Sequence of chain A:
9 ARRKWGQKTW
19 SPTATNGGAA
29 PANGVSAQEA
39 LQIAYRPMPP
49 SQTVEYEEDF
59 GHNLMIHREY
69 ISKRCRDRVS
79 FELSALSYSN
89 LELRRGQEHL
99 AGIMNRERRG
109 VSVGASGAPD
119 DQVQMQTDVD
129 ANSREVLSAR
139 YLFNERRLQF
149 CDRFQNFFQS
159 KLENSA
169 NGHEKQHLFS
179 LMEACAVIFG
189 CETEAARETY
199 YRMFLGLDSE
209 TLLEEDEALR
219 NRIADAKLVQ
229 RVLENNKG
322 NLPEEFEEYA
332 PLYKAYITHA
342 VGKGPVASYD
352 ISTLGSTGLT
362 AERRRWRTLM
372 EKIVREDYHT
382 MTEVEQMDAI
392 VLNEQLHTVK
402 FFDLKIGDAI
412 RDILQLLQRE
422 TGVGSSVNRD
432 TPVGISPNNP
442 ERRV

Sequence of chain B:
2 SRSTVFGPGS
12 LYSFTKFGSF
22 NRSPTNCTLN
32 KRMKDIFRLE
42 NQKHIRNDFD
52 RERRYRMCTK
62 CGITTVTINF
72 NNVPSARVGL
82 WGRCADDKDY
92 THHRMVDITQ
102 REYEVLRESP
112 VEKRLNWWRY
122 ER

Contacts between the two chains:
Residue R104 in chain A is in contact with residue P9 in chain B (closest heavy-atom distance 3.5 Å).
Residue L84 in chain A contacts residue P75 in chain B (closest heavy-atom distance 3.5 Å).
Residue E105 in chain A contacts residue G10 in chain B (closest heavy-atom distance 3.0 Å).
Residue A35 in chain A is in contact with residue F38 in chain B (closest heavy-atom distance 3.4 Å).
Residue M63 in chain A is in contact with residue W82 in chain B (closest heavy-atom distance 3.5 Å).
Residue E105 in chain A is in contact with residue S14 in chain B (closest heavy-atom distance 2.8 Å).
Residue V52 in chain A contacts residue I69 in chain B (closest heavy-atom distance 3.3 Å).
Residue D57 in chain A contacts residue K35 in chain B (closest heavy-atom distance 3.0 Å).
Residue Y43 in chain A contacts residue Q43 in chain B (closest heavy-atom distance 3.5 Å).
Residue Y54 in chain A contacts residue V79 in chain B (closest heavy-atom distance 3.6 Å).
Residue Y43 in chain A contacts residue R39 in chain B (closest heavy-atom distance 3.5 Å).
Residue L81 in chain A interacts with residue R78 in chain B (closest heavy-atom distance 2.4 Å).
Residue I101 in chain A is in contact with residue P9 in chain B (closest heavy-atom distance 3.6 Å).
Residue P48 in chain A interacts with residue N70 in chain B (closest heavy-atom distance 3.3 Å).
Residue A99 in chain A interacts with residue D90 in chain B (closest heavy-atom distance 3.2 Å).
Residue S49 in chain A contacts residue N70 in chain B (closest heavy-atom distance 3.6 Å).
Residue Y54 in chain A interacts with residue V67 in chain B (closest heavy-atom distance 3.5 Å).
Residue H60 in chain A is in contact with residue P25 in chain B (closest heavy-atom distance 3.6 Å).
Residue E105 in chain A interacts with residue K17 in chain B (closest heavy-atom distance 3.4 Å).
Residue H65 in chain A interacts with residue W82 in chain B (closest heavy-atom distance 3.4 Å).
Residue E67 in chain A contacts residue R78 in chain B (closest heavy-atom distance 2.4 Å).
Residue Y43 in chain A contacts residue H45 in chain B (closest heavy-atom distance 3.3 Å).
Residue T51 in chain A interacts with residue N70 in chain B (closest heavy-atom distance 2.8 Å).
Residue Y43 in chain A is in contact with residue F38 in chain B (closest heavy-atom distance 3.5 Å).
Residue D57 in chain A interacts with residue R115 in chain B (closest heavy-atom distance 3.1 Å).
Residue E55 in chain A is in contact with residue V67 in chain B (closest heavy-atom distance 3.1 Å).
Residue D57 in chain A contacts residue I64 in chain B (closest heavy-atom distance 3.4 Å).
Residue I64 in chain A contacts residue F38 in chain B (closest heavy-atom distance 3.4 Å).
Residue Y54 in chain A interacts with residue T66 in chain B (closest heavy-atom distance 3.5 Å).
Residue T51 in chain A is in contact with residue R52 in chain B (closest heavy-atom distance 3.2 Å).
Residue L62 in chain A interacts with residue F38 in chain B (closest heavy-atom distance 3.5 Å).
Residue E53 in chain A is in contact with residue I69 in chain B (closest heavy-atom distance 3.0 Å).
Residue E67 in chain A is in contact with residue V79 in chain B (closest heavy-atom distance 3.3 Å).
Residue E56 in chain A is in contact with residue T65 in chain B (closest heavy-atom distance 3.4 Å).
Residue D57 in chain A contacts residue R39 in chain B (closest heavy-atom distance 2.4 Å).
Residue E105 in chain A contacts residue T16 in chain B (closest heavy-atom distance 2.5 Å).
Residue G59 in chain A interacts with residue V112 in chain B (closest heavy-atom distance 3.5 Å).
Residue M102 in chain A contacts residue D90 in chain B (closest heavy-atom distance 3.3 Å).
Residue Y43 in chain A is in contact with residue L40 in chain B (closest heavy-atom distance 3.5 Å).
Residue E55 in chain A contacts residue T66 in chain B (closest heavy-atom distance 3.3 Å).
Residue A83 in chain A interacts with residue A77 in chain B (closest heavy-atom distance 2.7 Å).
Residue D57 in chain A interacts with residue T65 in chain B (closest heavy-atom distance 2.9 Å).
Residue Q95 in chain A contacts residue Y91 in chain B (closest heavy-atom distance 3.3 Å).
Residue E53 in chain A is in contact with residue R52 in chain B (closest heavy-atom distance 2.5 Å).
Residue G59 in chain A is in contact with residue K35 in chain B (closest heavy-atom distance 3.2 Å).
Residue M102 in chain A interacts with residue R84 in chain B (closest heavy-atom distance 3.3 Å).
Residue S85 in chain A interacts with residue P75 in chain B (closest heavy-atom distance 2.7 Å).
Residue R74 in chain A is in contact with residue V74 in chain B (closest heavy-atom distance 3.4 Å).
Residue F58 in chain A interacts with residue R23 in chain B (closest heavy-atom distance 3.3 Å).
Residue G59 in chain A is in contact with residue R115 in chain B (closest heavy-atom distance 3.5 Å).
Residue E67 in chain A is in contact with residue S76 in chain B (closest heavy-atom distance 2.7 Å).
Residue E56 in chain A interacts with residue G83 in chain B (closest heavy-atom distance 3.4 Å).
Residue L81 in chain A contacts residue Y13 in chain B (closest heavy-atom distance 3.6 Å).
Residue R106 in chain A interacts with residue D88 in chain B (closest heavy-atom distance 2.7 Å).
Residue A83 in chain A interacts with residue S76 in chain B (closest heavy-atom distance 3.3 Å).
Residue P48 in chain A interacts with residue R52 in chain B (closest heavy-atom distance 2.4 Å).
Residue Y54 in chain A contacts residue T68 in chain B (closest heavy-atom distance 3.2 Å).
Residue E55 in chain A contacts residue Y104 in chain B (closest heavy-atom distance 2.5 Å).
Residue H60 in chain A is in contact with residue K35 in chain B (closest heavy-atom distance 3.5 Å).
Residue E105 in chain A interacts with residue P9 in chain B (closest heavy-atom distance 3.5 Å).

This data describes a binding interaction between two proteins.